Contacts between the two chains:
Residue H6 in protein 1 is in contact with residue L16 in protein 2 (closest heavy-atom distance 4.3 Å).
Residue H3 in protein 1 interacts with residue H98 in protein 2 (closest heavy-atom distance 3.0 Å).
Residue D155 in protein 1 interacts with residue G4 in protein 2 (closest heavy-atom distance 4.1 Å).
Residue R156 in protein 1 contacts residue V6 in protein 2 (closest heavy-atom distance 3.7 Å).
Residue R156 in protein 1 interacts with residue G5 in protein 2 (closest heavy-atom distance 3.8 Å).
Residue R156 in protein 1 is in contact with residue G4 in protein 2 (closest heavy-atom distance 3.3 Å).
Residue G154 in protein 1 is in contact with residue G5 in protein 2 (closest heavy-atom distance 3.0 Å).
Residue M1 in protein 1 interacts with residue T53 in protein 2 (closest heavy-atom distance 3.9 Å).
Residue G69 in protein 1 contacts residue G15 in protein 2 (closest heavy-atom distance 4.0 Å).
Residue H3 in protein 1 contacts residue Y31 in protein 2 (closest heavy-atom distance 3.6 Å).
Residue F225 in protein 1 contacts residue Q12 in protein 2 (closest heavy-atom distance 3.0 Å).
Residue T5 in protein 1 interacts with residue N32 in protein 2 (closest heavy-atom distance 3.0 Å).
Residue F67 in protein 1 is in contact with residue T14 in protein 2 (closest heavy-atom distance 3.5 Å).
Residue M1 in protein 1 contacts residue I52 in protein 2 (closest heavy-atom distance 3.5 Å).
Residue T66 in protein 1 contacts residue T14 in protein 2 (closest heavy-atom distance 4.2 Å).
Residue T5 in protein 1 contacts residue P30 in protein 2 (closest heavy-atom distance 3.7 Å).
Residue H158 in protein 1 is in contact with residue A1 in protein 2 (closest heavy-atom distance 3.7 Å).
Residue H231 in protein 1 is in contact with residue E17 in protein 2 (closest heavy-atom distance 3.0 Å).
Residue F227 in protein 1 contacts residue V6 in protein 2 (closest heavy-atom distance 4.2 Å).
Residue A7 in protein 1 is in contact with residue I33 in protein 2 (closest heavy-atom distance 3.8 Å).
Residue F227 in protein 1 contacts residue P7 in protein 2 (closest heavy-atom distance 3.3 Å).
Residue D155 in protein 1 interacts with residue S2 in protein 2 (closest heavy-atom distance 3.2 Å).
Residue P73 in protein 1 contacts residue V20 in protein 2 (closest heavy-atom distance 3.8 Å).
Residue G69 in protein 1 interacts with residue T14 in protein 2 (closest heavy-atom distance 3.6 Å).
Residue S229 in protein 1 is in contact with residue V6 in protein 2 (closest heavy-atom distance 3.4 Å).
Residue T228 in protein 1 contacts residue P7 in protein 2 (closest heavy-atom distance 3.2 Å).
Residue H71 in protein 1 is in contact with residue E17 in protein 2 (closest heavy-atom distance 3.7 Å).
Residue T228 in protein 1 contacts residue Q12 in protein 2 (closest heavy-atom distance 4.1 Å).
Residue H231 in protein 1 interacts with residue D9 in protein 2 (closest heavy-atom distance 3.8 Å).
Residue T5 in protein 1 is in contact with residue H94 in protein 2 (closest heavy-atom distance 3.8 Å).
Residue T228 in protein 1 is in contact with residue D9 in protein 2 (closest heavy-atom distance 3.0 Å).
Residue Q68 in protein 1 contacts residue G15 in protein 2 (closest heavy-atom distance 3.7 Å).
Residue F225 in protein 1 is in contact with residue G5 in protein 2 (closest heavy-atom distance 3.6 Å).
Residue D155 in protein 1 interacts with residue V6 in protein 2 (closest heavy-atom distance 4.0 Å).
Residue D155 in protein 1 interacts with residue G3 in protein 2 (closest heavy-atom distance 4.2 Å).
Residue H226 in protein 1 contacts residue Q12 in protein 2 (closest heavy-atom distance 3.8 Å).
Residue F225 in protein 1 contacts residue P7 in protein 2 (closest heavy-atom distance 3.7 Å).
Residue Q4 in protein 1 is in contact with residue Y31 in protein 2 (closest heavy-atom distance 3.6 Å).
Residue Q68 in protein 1 interacts with residue T14 in protein 2 (closest heavy-atom distance 3.8 Å).
Residue T228 in protein 1 is in contact with residue V6 in protein 2 (closest heavy-atom distance 4.2 Å).
Residue S229 in protein 1 interacts with residue P7 in protein 2 (closest heavy-atom distance 3.2 Å).
Residue A7 in protein 1 interacts with residue Y31 in protein 2 (closest heavy-atom distance 3.4 Å).
Residue T72 in protein 1 contacts residue E17 in protein 2 (closest heavy-atom distance 4.0 Å).
Residue T228 in protein 1 is in contact with residue T8 in protein 2 (closest heavy-atom distance 4.0 Å).
Residue T72 in protein 1 interacts with residue L16 in protein 2 (closest heavy-atom distance 3.8 Å).
Residue Q222 in protein 1 contacts residue V6 in protein 2 (closest heavy-atom distance 4.1 Å).
Residue G69 in protein 1 interacts with residue E17 in protein 2 (closest heavy-atom distance 3.0 Å).
Residue H158 in protein 1 contacts residue S2 in protein 2 (closest heavy-atom distance 3.6 Å).
Residue T5 in protein 1 contacts residue Y31 in protein 2 (closest heavy-atom distance 3.1 Å).
Residue G154 in protein 1 contacts residue G4 in protein 2 (closest heavy-atom distance 3.0 Å).
Residue Q4 in protein 1 is in contact with residue L16 in protein 2 (closest heavy-atom distance 3.8 Å).
Residue H3 in protein 1 contacts residue I52 in protein 2 (closest heavy-atom distance 3.7 Å).
Residue N230 in protein 1 contacts residue D9 in protein 2 (closest heavy-atom distance 3.4 Å).
Residue T5 in protein 1 interacts with residue I52 in protein 2 (closest heavy-atom distance 3.8 Å).
Residue S65 in protein 1 contacts residue E17 in protein 2 (closest heavy-atom distance 4.2 Å).
Residue H6 in protein 1 interacts with residue Y31 in protein 2 (closest heavy-atom distance 3.5 Å).
Residue L151 in protein 1 interacts with residue V6 in protein 2 (closest heavy-atom distance 3.9 Å).
Residue G69 in protein 1 is in contact with residue L16 in protein 2 (closest heavy-atom distance 3.5 Å).
Residue G154 in protein 1 contacts residue V6 in protein 2 (closest heavy-atom distance 3.2 Å).
Residue H3 in protein 1 contacts residue A97 in protein 2 (closest heavy-atom distance 3.8 Å).

Sequence of protein 1:
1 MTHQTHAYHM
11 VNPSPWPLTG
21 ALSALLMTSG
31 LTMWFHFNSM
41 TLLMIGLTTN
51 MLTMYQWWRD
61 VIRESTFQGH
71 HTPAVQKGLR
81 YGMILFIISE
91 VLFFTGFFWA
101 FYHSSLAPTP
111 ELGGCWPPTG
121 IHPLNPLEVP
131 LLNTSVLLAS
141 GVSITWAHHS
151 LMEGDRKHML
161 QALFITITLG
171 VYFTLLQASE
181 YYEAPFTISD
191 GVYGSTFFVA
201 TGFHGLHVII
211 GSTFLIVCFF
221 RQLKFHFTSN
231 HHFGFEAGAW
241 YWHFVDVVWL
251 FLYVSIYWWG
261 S

These two protein chains interact to form a complex.

Sequence of protein 2:
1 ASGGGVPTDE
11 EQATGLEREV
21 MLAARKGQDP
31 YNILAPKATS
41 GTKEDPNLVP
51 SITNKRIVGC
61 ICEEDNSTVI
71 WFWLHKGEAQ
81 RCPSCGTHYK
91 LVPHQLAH